Sequence of chain B:
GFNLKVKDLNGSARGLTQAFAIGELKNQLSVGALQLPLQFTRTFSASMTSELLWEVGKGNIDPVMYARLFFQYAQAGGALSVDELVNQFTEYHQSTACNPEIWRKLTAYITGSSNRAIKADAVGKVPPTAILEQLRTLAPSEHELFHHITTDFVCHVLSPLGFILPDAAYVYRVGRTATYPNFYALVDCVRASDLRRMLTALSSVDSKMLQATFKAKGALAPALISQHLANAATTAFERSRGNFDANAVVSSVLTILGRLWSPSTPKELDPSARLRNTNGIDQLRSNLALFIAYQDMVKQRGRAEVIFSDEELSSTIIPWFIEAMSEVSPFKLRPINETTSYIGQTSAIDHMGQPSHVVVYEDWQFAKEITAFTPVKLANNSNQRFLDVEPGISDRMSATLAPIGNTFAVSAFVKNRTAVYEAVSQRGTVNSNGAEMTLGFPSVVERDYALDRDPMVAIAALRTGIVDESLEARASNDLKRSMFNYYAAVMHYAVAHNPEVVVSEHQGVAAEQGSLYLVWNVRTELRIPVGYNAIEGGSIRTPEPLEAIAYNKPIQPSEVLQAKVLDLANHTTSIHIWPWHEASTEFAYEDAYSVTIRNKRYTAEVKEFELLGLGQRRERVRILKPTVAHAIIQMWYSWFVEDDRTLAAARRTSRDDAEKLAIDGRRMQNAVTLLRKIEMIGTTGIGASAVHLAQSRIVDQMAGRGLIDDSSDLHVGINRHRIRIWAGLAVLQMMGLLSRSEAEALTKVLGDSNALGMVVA

Contacts between the two chains:
Residue R598 in chain A is in contact with residue R655 in chain B (closest heavy-atom distance 2.4 Å).
Residue N599 in chain A is in contact with residue R655 in chain B (closest heavy-atom distance 4.0 Å).
Residue D656 in chain A interacts with residue R598 in chain B (closest heavy-atom distance 3.8 Å).
Residue D656 in chain A contacts residue I597 in chain B (closest heavy-atom distance 4.9 Å).
Residue R655 in chain A interacts with residue R598 in chain B (closest heavy-atom distance 2.4 Å).
Residue R655 in chain A is in contact with residue N599 in chain B (closest heavy-atom distance 4.0 Å).
Residue I597 in chain A contacts residue D656 in chain B (closest heavy-atom distance 4.9 Å).
Residue R598 in chain A is in contact with residue D656 in chain B (closest heavy-atom distance 3.8 Å).
Residue V760 in chain A is in contact with residue R666 in chain B (closest heavy-atom distance 4.8 Å).
Residue R666 in chain A contacts residue V760 in chain B (closest heavy-atom distance 4.8 Å).

Sequence of chain A:
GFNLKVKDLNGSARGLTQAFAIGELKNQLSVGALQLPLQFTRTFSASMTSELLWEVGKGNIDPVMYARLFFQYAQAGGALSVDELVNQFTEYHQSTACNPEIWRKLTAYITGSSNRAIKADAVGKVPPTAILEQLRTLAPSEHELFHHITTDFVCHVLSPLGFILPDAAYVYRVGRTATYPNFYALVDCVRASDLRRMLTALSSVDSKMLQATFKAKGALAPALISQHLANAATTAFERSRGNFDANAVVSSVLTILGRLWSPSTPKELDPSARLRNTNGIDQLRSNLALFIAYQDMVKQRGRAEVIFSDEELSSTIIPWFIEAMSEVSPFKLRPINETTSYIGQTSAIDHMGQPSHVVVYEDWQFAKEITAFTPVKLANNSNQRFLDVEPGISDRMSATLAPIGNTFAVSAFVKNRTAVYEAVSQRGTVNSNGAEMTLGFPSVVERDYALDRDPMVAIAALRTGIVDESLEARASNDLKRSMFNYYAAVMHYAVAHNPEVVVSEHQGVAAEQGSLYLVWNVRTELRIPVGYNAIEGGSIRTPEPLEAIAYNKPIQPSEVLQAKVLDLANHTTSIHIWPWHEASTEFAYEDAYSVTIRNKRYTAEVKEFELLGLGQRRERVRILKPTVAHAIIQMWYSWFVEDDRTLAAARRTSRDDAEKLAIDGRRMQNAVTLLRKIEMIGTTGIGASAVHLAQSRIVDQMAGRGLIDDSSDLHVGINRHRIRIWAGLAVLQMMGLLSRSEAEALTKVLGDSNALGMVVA

These two protein chains interact to form a complex.